Sequence of protein 2:
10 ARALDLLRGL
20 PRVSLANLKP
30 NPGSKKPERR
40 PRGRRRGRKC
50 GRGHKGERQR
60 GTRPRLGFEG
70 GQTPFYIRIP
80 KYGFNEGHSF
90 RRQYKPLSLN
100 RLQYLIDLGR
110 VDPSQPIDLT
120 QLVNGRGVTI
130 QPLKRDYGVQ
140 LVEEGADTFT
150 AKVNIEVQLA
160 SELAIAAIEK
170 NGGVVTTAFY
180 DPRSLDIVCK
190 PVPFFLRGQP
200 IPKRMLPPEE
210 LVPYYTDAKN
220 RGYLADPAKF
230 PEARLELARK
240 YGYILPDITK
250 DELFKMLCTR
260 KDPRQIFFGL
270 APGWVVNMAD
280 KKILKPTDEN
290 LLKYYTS

The following describes two proteins that form a bound complex.

Interface contacts:
Residue R90 in protein 2 interacts with residue D175 in protein 1 (closest heavy-atom distance 3.3 Å).
Residue I78 in protein 2 is in contact with residue F114 in protein 1 (closest heavy-atom distance 3.5 Å).
Residue G66 in protein 2 interacts with residue L157 in protein 1 (closest heavy-atom distance 4.0 Å).
Residue L65 in protein 2 interacts with residue M161 in protein 1 (closest heavy-atom distance 3.2 Å).
Residue Y75 in protein 2 interacts with residue A109 in protein 1 (closest heavy-atom distance 3.9 Å).
Residue P95 in protein 2 interacts with residue W171 in protein 1 (closest heavy-atom distance 3.4 Å).
Residue Y75 in protein 2 is in contact with residue M161 in protein 1 (closest heavy-atom distance 3.9 Å).
Residue F74 in protein 2 contacts residue F114 in protein 1 (closest heavy-atom distance 3.8 Å).
Residue Q130 in protein 2 interacts with residue R168 in protein 1 (closest heavy-atom distance 4.0 Å).
Residue P79 in protein 2 is in contact with residue R113 in protein 1 (closest heavy-atom distance 3.4 Å).
Residue P79 in protein 2 contacts residue A127 in protein 1 (closest heavy-atom distance 3.5 Å).
Residue K80 in protein 2 interacts with residue R113 in protein 1 (closest heavy-atom distance 3.5 Å).
Residue N84 in protein 2 is in contact with residue F114 in protein 1 (closest heavy-atom distance 2.9 Å).
Residue N84 in protein 2 contacts residue I111 in protein 1 (closest heavy-atom distance 2.7 Å).
Residue G66 in protein 2 contacts residue M161 in protein 1 (closest heavy-atom distance 3.7 Å).
Residue R91 in protein 2 contacts residue V173 in protein 1 (closest heavy-atom distance 3.7 Å).
Residue Q92 in protein 2 interacts with residue N170 in protein 1 (closest heavy-atom distance 3.1 Å).
Residue L65 in protein 2 interacts with residue L157 in protein 1 (closest heavy-atom distance 3.3 Å).
Residue Y75 in protein 2 interacts with residue F114 in protein 1 (closest heavy-atom distance 4.0 Å).
Residue H87 in protein 2 contacts residue W166 in protein 1 (closest heavy-atom distance 2.9 Å).
Residue L65 in protein 2 contacts residue Y96 in protein 1 (closest heavy-atom distance 3.7 Å).
Residue H87 in protein 2 interacts with residue F165 in protein 1 (closest heavy-atom distance 3.8 Å).
Residue Y75 in protein 2 interacts with residue V110 in protein 1 (closest heavy-atom distance 3.9 Å).
Residue K80 in protein 2 contacts residue D112 in protein 1 (closest heavy-atom distance 2.7 Å).
Residue L158 in protein 2 contacts residue V173 in protein 1 (closest heavy-atom distance 3.9 Å).
Residue F74 in protein 2 interacts with residue R124 in protein 1 (closest heavy-atom distance 4.0 Å).
Residue K133 in protein 2 is in contact with residue F165 in protein 1 (closest heavy-atom distance 4.0 Å).
Residue Q92 in protein 2 contacts residue W171 in protein 1 (closest heavy-atom distance 3.2 Å).
Residue F83 in protein 2 contacts residue F114 in protein 1 (closest heavy-atom distance 3.7 Å).
Residue Y81 in protein 2 interacts with residue R125 in protein 1 (closest heavy-atom distance 3.2 Å).
Residue I78 in protein 2 interacts with residue R124 in protein 1 (closest heavy-atom distance 3.6 Å).
Residue F83 in protein 2 is in contact with residue F147 in protein 1 (closest heavy-atom distance 3.4 Å).
Residue H87 in protein 2 is in contact with residue Y172 in protein 1 (closest heavy-atom distance 3.7 Å).
Residue I78 in protein 2 interacts with residue R125 in protein 1 (closest heavy-atom distance 3.4 Å).
Residue R90 in protein 2 is in contact with residue Y172 in protein 1 (closest heavy-atom distance 3.4 Å).
Residue I78 in protein 2 contacts residue R113 in protein 1 (closest heavy-atom distance 3.1 Å).
Residue Q92 in protein 2 interacts with residue R169 in protein 1 (closest heavy-atom distance 3.9 Å).
Residue N84 in protein 2 interacts with residue W166 in protein 1 (closest heavy-atom distance 3.9 Å).
Residue F74 in protein 2 contacts residue C150 in protein 1 (closest heavy-atom distance 3.8 Å).
Residue P79 in protein 2 contacts residue K126 in protein 1 (closest heavy-atom distance 3.6 Å).
Residue P79 in protein 2 contacts residue R125 in protein 1 (closest heavy-atom distance 4.0 Å).
Residue L65 in protein 2 contacts residue K160 in protein 1 (closest heavy-atom distance 3.6 Å).
Residue P79 in protein 2 is in contact with residue Y129 in protein 1 (closest heavy-atom distance 4.0 Å).
Residue F83 in protein 2 interacts with residue R113 in protein 1 (closest heavy-atom distance 3.4 Å).
Residue F83 in protein 2 interacts with residue V123 in protein 1 (closest heavy-atom distance 3.9 Å).
Residue Q92 in protein 2 is in contact with residue R168 in protein 1 (closest heavy-atom distance 3.2 Å).
Residue K94 in protein 2 interacts with residue W171 in protein 1 (closest heavy-atom distance 3.8 Å).
Residue Y81 in protein 2 is in contact with residue Y129 in protein 1 (closest heavy-atom distance 3.8 Å).
Residue K133 in protein 2 is in contact with residue R168 in protein 1 (closest heavy-atom distance 3.4 Å).
Residue F83 in protein 2 is in contact with residue L115 in protein 1 (closest heavy-atom distance 3.6 Å).
Residue L65 in protein 2 interacts with residue L94 in protein 1 (closest heavy-atom distance 3.5 Å).
Residue I76 in protein 2 interacts with residue R113 in protein 1 (closest heavy-atom distance 3.5 Å).
Residue Y75 in protein 2 contacts residue R113 in protein 1 (closest heavy-atom distance 2.8 Å).
Residue Y93 in protein 2 is in contact with residue W171 in protein 1 (closest heavy-atom distance 2.9 Å).
Residue F74 in protein 2 contacts residue L158 in protein 1 (closest heavy-atom distance 4.1 Å).
Residue R77 in protein 2 is in contact with residue A127 in protein 1 (closest heavy-atom distance 3.7 Å).
Residue Y81 in protein 2 is in contact with residue D112 in protein 1 (closest heavy-atom distance 2.7 Å).
Residue F83 in protein 2 interacts with residue Y177 in protein 1 (closest heavy-atom distance 3.5 Å).
Residue F74 in protein 2 interacts with residue Q154 in protein 1 (closest heavy-atom distance 3.2 Å).
Residue Y93 in protein 2 contacts residue V173 in protein 1 (closest heavy-atom distance 3.2 Å).

Sequence of protein 1:
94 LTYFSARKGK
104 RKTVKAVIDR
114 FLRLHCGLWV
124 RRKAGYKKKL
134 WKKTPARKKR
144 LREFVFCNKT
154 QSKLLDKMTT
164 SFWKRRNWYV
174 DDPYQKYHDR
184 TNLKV